Sequence of chain A:
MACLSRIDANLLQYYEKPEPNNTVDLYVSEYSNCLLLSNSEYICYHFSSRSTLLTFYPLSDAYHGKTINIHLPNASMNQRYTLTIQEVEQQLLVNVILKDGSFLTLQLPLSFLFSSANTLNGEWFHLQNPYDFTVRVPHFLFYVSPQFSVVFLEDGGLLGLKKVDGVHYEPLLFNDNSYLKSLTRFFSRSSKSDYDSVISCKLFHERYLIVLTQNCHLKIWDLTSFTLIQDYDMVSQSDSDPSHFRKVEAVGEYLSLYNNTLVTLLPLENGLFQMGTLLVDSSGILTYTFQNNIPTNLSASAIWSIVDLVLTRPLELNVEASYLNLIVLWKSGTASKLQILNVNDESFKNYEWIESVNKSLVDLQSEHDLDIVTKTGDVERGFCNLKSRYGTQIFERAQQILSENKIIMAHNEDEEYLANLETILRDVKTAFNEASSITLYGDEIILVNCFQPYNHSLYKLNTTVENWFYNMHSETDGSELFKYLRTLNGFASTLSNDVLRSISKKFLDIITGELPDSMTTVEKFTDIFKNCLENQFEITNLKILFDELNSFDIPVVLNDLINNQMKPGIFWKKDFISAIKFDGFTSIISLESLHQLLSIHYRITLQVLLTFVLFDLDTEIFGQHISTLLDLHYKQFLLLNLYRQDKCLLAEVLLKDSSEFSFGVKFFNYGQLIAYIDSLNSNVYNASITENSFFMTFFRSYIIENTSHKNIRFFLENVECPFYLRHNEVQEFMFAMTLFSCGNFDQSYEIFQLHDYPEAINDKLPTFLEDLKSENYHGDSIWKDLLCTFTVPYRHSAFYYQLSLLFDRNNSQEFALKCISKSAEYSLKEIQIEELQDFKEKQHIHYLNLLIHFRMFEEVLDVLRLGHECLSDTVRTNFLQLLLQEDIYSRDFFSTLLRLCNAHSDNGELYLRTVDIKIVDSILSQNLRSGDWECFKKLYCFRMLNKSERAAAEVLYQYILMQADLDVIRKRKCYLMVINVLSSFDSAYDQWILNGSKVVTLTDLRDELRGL

The following describes two proteins that form a bound complex.

Sequence of chain B:
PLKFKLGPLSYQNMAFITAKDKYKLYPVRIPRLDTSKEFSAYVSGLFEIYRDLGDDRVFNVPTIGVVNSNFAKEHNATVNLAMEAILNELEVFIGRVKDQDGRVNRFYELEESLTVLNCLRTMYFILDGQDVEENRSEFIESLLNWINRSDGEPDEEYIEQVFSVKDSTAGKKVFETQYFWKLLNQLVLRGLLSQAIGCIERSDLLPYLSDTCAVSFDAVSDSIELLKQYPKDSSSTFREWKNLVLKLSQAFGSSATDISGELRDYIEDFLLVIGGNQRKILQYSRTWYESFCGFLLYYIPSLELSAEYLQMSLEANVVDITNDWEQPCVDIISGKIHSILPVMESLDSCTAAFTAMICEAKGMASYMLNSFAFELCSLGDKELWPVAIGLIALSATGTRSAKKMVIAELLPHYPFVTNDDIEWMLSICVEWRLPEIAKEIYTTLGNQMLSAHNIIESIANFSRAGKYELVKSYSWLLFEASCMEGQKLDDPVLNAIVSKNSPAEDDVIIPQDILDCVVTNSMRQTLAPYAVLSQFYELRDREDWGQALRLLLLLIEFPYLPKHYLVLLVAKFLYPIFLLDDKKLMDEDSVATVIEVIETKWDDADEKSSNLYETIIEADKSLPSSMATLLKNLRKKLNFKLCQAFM

Interface contacts:
Residue R995 in chain A interacts with residue E685 in chain B (closest heavy-atom distance 3.4 Å).
Residue K998 in chain A is in contact with residue A689 in chain B (closest heavy-atom distance 3.1 Å).
Residue V1006 in chain A contacts residue N736 in chain B (closest heavy-atom distance 3.7 Å).
Residue C999 in chain A contacts residue E685 in chain B (closest heavy-atom distance 3.4 Å).
Residue S1009 in chain A contacts residue K729 in chain B (closest heavy-atom distance 3.4 Å).
Residue N1005 in chain A interacts with residue L735 in chain B (closest heavy-atom distance 4.4 Å).
Residue L970 in chain A contacts residue F737 in chain B (closest heavy-atom distance 3.9 Å).
Residue C966 in chain A is in contact with residue F743 in chain B (closest heavy-atom distance 3.8 Å).
Residue R924 in chain A is in contact with residue M744 in chain B (closest heavy-atom distance 4.2 Å).
Residue D1011 in chain A is in contact with residue K729 in chain B (closest heavy-atom distance 3.7 Å).
Residue L1034 in chain A interacts with residue E696 in chain B (closest heavy-atom distance 4.2 Å).
Residue M1002 in chain A is in contact with residue I692 in chain B (closest heavy-atom distance 4.6 Å).
Residue M1002 in chain A interacts with residue V688 in chain B (closest heavy-atom distance 4.0 Å).
Residue S1008 in chain A is in contact with residue K729 in chain B (closest heavy-atom distance 4.3 Å).
Residue S930 in chain A contacts residue F737 in chain B (closest heavy-atom distance 3.9 Å).
Residue R916 in chain A interacts with residue F743 in chain B (closest heavy-atom distance 3.7 Å).
Residue Y984 in chain A interacts with residue E685 in chain B (closest heavy-atom distance 3.0 Å).
Residue Y965 in chain A contacts residue C740 in chain B (closest heavy-atom distance 3.8 Å).
Residue R995 in chain A contacts residue D686 in chain B (closest heavy-atom distance 3.3 Å).
Residue L923 in chain A contacts residue M744 in chain B (closest heavy-atom distance 3.7 Å).
Residue Y965 in chain A is in contact with residue N736 in chain B (closest heavy-atom distance 3.3 Å).
Residue W958 in chain A is in contact with residue E685 in chain B (closest heavy-atom distance 3.2 Å).
Residue L1001 in chain A contacts residue E693 in chain B (closest heavy-atom distance 3.8 Å).
Residue N1005 in chain A contacts residue I692 in chain B (closest heavy-atom distance 3.5 Å).
Residue I1004 in chain A interacts with residue E696 in chain B (closest heavy-atom distance 3.1 Å).
Residue M1002 in chain A is in contact with residue R732 in chain B (closest heavy-atom distance 3.9 Å).
Residue C966 in chain A interacts with residue M744 in chain B (closest heavy-atom distance 4.3 Å).
Residue R1031 in chain A interacts with residue E696 in chain B (closest heavy-atom distance 3.7 Å).
Residue L1001 in chain A is in contact with residue I692 in chain B (closest heavy-atom distance 3.4 Å).
Residue K962 in chain A contacts residue F743 in chain B (closest heavy-atom distance 3.9 Å).
Residue Y965 in chain A interacts with residue F743 in chain B (closest heavy-atom distance 3.9 Å).
Residue M969 in chain A interacts with residue N736 in chain B (closest heavy-atom distance 3.4 Å).
Residue K998 in chain A interacts with residue E685 in chain B (closest heavy-atom distance 4.5 Å).
Residue R916 in chain A interacts with residue M744 in chain B (closest heavy-atom distance 3.3 Å).
Residue L970 in chain A interacts with residue C740 in chain B (closest heavy-atom distance 4.7 Å).
Residue N1005 in chain A is in contact with residue L728 in chain B (closest heavy-atom distance 4.0 Å).
Residue S1009 in chain A contacts residue R732 in chain B (closest heavy-atom distance 3.4 Å).
Residue M969 in chain A is in contact with residue C740 in chain B (closest heavy-atom distance 3.8 Å).
Residue Y965 in chain A is in contact with residue L739 in chain B (closest heavy-atom distance 3.7 Å).
Residue F1010 in chain A interacts with residue K733 in chain B (closest heavy-atom distance 4.3 Å).
Residue F1010 in chain A interacts with residue K729 in chain B (closest heavy-atom distance 4.1 Å).
Residue L970 in chain A contacts residue M744 in chain B (closest heavy-atom distance 3.8 Å).
Residue C966 in chain A is in contact with residue C740 in chain B (closest heavy-atom distance 3.3 Å).
Residue N927 in chain A is in contact with residue Q741 in chain B (closest heavy-atom distance 3.6 Å).
Residue D931 in chain A interacts with residue F737 in chain B (closest heavy-atom distance 3.6 Å).
Residue R1035 in chain A contacts residue E693 in chain B (closest heavy-atom distance 3.2 Å).
Residue W958 in chain A is in contact with residue F743 in chain B (closest heavy-atom distance 3.6 Å).
Residue K998 in chain A is in contact with residue D686 in chain B (closest heavy-atom distance 3.6 Å).
Residue L1001 in chain A is in contact with residue E696 in chain B (closest heavy-atom distance 3.6 Å).
Residue K998 in chain A interacts with residue T690 in chain B (closest heavy-atom distance 3.3 Å).
Residue N1005 in chain A contacts residue R732 in chain B (closest heavy-atom distance 3.5 Å).
Residue S1009 in chain A interacts with residue K733 in chain B (closest heavy-atom distance 3.2 Å).
Residue M1002 in chain A is in contact with residue A689 in chain B (closest heavy-atom distance 4.4 Å).
Residue L1001 in chain A interacts with residue A689 in chain B (closest heavy-atom distance 3.5 Å).
Residue M1002 in chain A interacts with residue L739 in chain B (closest heavy-atom distance 3.8 Å).
Residue V1006 in chain A contacts residue R732 in chain B (closest heavy-atom distance 3.5 Å).
Residue S920 in chain A contacts residue M744 in chain B (closest heavy-atom distance 3.6 Å).
Residue N1005 in chain A is in contact with residue E696 in chain B (closest heavy-atom distance 4.5 Å).
Residue N927 in chain A is in contact with residue F737 in chain B (closest heavy-atom distance 3.4 Å).
Residue M1002 in chain A contacts residue E685 in chain B (closest heavy-atom distance 3.2 Å).